The following describes two proteins that form a bound complex.

Sequence of the first protein:
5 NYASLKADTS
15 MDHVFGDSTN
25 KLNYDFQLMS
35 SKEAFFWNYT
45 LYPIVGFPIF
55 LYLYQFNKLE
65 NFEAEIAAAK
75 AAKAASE

Sequence of the second protein:
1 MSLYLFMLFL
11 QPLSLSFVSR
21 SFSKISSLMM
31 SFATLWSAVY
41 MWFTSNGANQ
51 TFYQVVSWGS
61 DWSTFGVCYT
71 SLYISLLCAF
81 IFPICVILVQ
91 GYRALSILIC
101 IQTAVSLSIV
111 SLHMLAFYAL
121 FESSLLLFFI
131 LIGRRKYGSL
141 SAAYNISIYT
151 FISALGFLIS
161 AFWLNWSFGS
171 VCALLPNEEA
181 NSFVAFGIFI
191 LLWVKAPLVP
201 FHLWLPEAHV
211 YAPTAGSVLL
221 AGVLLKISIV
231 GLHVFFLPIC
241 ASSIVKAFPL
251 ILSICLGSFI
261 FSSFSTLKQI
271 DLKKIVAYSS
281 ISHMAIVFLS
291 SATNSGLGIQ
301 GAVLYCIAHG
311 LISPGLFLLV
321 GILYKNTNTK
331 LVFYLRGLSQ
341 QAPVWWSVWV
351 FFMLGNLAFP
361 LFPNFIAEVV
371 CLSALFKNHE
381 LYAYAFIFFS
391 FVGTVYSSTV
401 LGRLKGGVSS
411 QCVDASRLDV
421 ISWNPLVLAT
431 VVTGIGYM

Residue-level contacts at the interface:
Residue L381 in the second protein interacts with residue Y56 in the first protein (closest heavy-atom distance 3.8 Å).
Residue F388 in the second protein interacts with residue V49 in the first protein (closest heavy-atom distance 3.3 Å).
Residue Y384 in the second protein contacts residue V49 in the first protein (closest heavy-atom distance 3.0 Å).
Residue Y384 in the second protein interacts with residue G50 in the first protein (closest heavy-atom distance 4.8 Å).
Residue Y384 in the second protein contacts residue F51 in the first protein (closest heavy-atom distance 3.4 Å).
Residue I260 in the second protein contacts residue Y46 in the first protein (closest heavy-atom distance 4.8 Å).
Residue L381 in the second protein is in contact with residue P52 in the first protein (closest heavy-atom distance 3.8 Å).
Residue F389 in the second protein interacts with residue V49 in the first protein (closest heavy-atom distance 5.0 Å).
Residue L381 in the second protein is in contact with residue I53 in the first protein (closest heavy-atom distance 4.0 Å).
Residue Y384 in the second protein contacts residue P52 in the first protein (closest heavy-atom distance 3.6 Å).
Residue E380 in the second protein is in contact with residue Y56 in the first protein (closest heavy-atom distance 2.9 Å).
Residue F389 in the second protein interacts with residue Y46 in the first protein (closest heavy-atom distance 4.2 Å).
Residue H379 in the second protein contacts residue Y56 in the first protein (closest heavy-atom distance 4.2 Å).
Residue F264 in the second protein interacts with residue Y46 in the first protein (closest heavy-atom distance 3.5 Å).